Sequence of protein 1:
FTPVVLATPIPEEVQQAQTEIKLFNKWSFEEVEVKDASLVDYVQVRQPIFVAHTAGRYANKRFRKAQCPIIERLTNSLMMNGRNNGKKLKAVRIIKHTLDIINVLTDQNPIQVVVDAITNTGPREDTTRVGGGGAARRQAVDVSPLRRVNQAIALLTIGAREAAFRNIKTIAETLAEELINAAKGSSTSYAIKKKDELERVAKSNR

Interface contacts:
Residue T146 in protein 1 interacts with residue K45 in protein 2 (closest heavy-atom distance 4.2 Å).
Residue S163 in protein 1 interacts with residue P47 in protein 2 (closest heavy-atom distance 3.2 Å).
Residue V162 in protein 1 is in contact with residue L54 in protein 2 (closest heavy-atom distance 3.3 Å).
Residue V160 in protein 1 interacts with residue V44 in protein 2 (closest heavy-atom distance 4.1 Å).
Residue R143 in protein 1 contacts residue M57 in protein 2 (closest heavy-atom distance 3.5 Å).
Residue A56 in protein 1 contacts residue V55 in protein 2 (closest heavy-atom distance 4.2 Å).
Residue R225 in protein 1 contacts residue R61 in protein 2 (closest heavy-atom distance 3.7 Å).
Residue R148 in protein 1 is in contact with residue R22 in protein 2 (closest heavy-atom distance 4.0 Å).
Residue V162 in protein 1 interacts with residue K45 in protein 2 (closest heavy-atom distance 3.4 Å).
Residue R167 in protein 1 is in contact with residue V55 in protein 2 (closest heavy-atom distance 3.0 Å).
Residue E144 in protein 1 contacts residue M57 in protein 2 (closest heavy-atom distance 4.5 Å).
Residue E218 in protein 1 is in contact with residue M57 in protein 2 (closest heavy-atom distance 3.9 Å).
Residue L165 in protein 1 is in contact with residue P47 in protein 2 (closest heavy-atom distance 3.4 Å).
Residue D161 in protein 1 is in contact with residue L54 in protein 2 (closest heavy-atom distance 3.6 Å).
Residue R167 in protein 1 contacts residue L54 in protein 2 (closest heavy-atom distance 4.2 Å).
Residue Q158 in protein 1 contacts residue R61 in protein 2 (closest heavy-atom distance 4.3 Å).
Residue F82 in protein 1 contacts residue P47 in protein 2 (closest heavy-atom distance 3.5 Å).
Residue R143 in protein 1 interacts with residue V7 in protein 2 (closest heavy-atom distance 4.1 Å).
Residue F82 in protein 1 interacts with residue V48 in protein 2 (closest heavy-atom distance 3.6 Å).
Residue S163 in protein 1 is in contact with residue V48 in protein 2 (closest heavy-atom distance 3.9 Å).
Residue R167 in protein 1 interacts with residue I53 in protein 2 (closest heavy-atom distance 4.0 Å).
Residue Y61 in protein 1 interacts with residue D52 in protein 2 (closest heavy-atom distance 2.7 Å).
Residue P164 in protein 1 contacts residue L54 in protein 2 (closest heavy-atom distance 4.1 Å).
Residue P164 in protein 1 contacts residue D52 in protein 2 (closest heavy-atom distance 3.4 Å).
Residue Q158 in protein 1 contacts residue A63 in protein 2 (closest heavy-atom distance 4.3 Å).
Residue D161 in protein 1 contacts residue V44 in protein 2 (closest heavy-atom distance 3.1 Å).
Residue R225 in protein 1 interacts with residue E58 in protein 2 (closest heavy-atom distance 3.8 Å).
Residue A56 in protein 1 is in contact with residue L9 in protein 2 (closest heavy-atom distance 3.5 Å).
Residue R143 in protein 1 contacts residue L56 in protein 2 (closest heavy-atom distance 4.4 Å).
Residue D145 in protein 1 interacts with residue K45 in protein 2 (closest heavy-atom distance 3.3 Å).
Residue D161 in protein 1 is in contact with residue R42 in protein 2 (closest heavy-atom distance 3.4 Å).
Residue V160 in protein 1 contacts residue N43 in protein 2 (closest heavy-atom distance 3.7 Å).
Residue R81 in protein 1 contacts residue V48 in protein 2 (closest heavy-atom distance 4.3 Å).
Residue S163 in protein 1 contacts residue G46 in protein 2 (closest heavy-atom distance 3.1 Å).
Residue S163 in protein 1 contacts residue L54 in protein 2 (closest heavy-atom distance 4.1 Å).
Residue F82 in protein 1 contacts residue R49 in protein 2 (closest heavy-atom distance 3.6 Å).
Residue R166 in protein 1 is in contact with residue P47 in protein 2 (closest heavy-atom distance 4.1 Å).
Residue G150 in protein 1 is in contact with residue R67 in protein 2 (closest heavy-atom distance 3.3 Å).
Residue R166 in protein 1 contacts residue G46 in protein 2 (closest heavy-atom distance 3.4 Å).
Residue D161 in protein 1 is in contact with residue L56 in protein 2 (closest heavy-atom distance 3.0 Å).
Residue Y61 in protein 1 interacts with residue R49 in protein 2 (closest heavy-atom distance 3.4 Å).
Residue S163 in protein 1 is in contact with residue K45 in protein 2 (closest heavy-atom distance 4.1 Å).
Residue V162 in protein 1 contacts residue G46 in protein 2 (closest heavy-atom distance 4.2 Å).
Residue S57 in protein 1 interacts with residue L9 in protein 2 (closest heavy-atom distance 3.9 Å).
Residue D161 in protein 1 is in contact with residue N43 in protein 2 (closest heavy-atom distance 3.4 Å).
Residue V160 in protein 1 interacts with residue L66 in protein 2 (closest heavy-atom distance 4.4 Å).
Residue T147 in protein 1 interacts with residue K45 in protein 2 (closest heavy-atom distance 4.2 Å).
Residue P164 in protein 1 contacts residue I53 in protein 2 (closest heavy-atom distance 3.7 Å).
Residue R143 in protein 1 is in contact with residue V55 in protein 2 (closest heavy-atom distance 3.4 Å).
Residue R81 in protein 1 contacts residue R18 in protein 2 (closest heavy-atom distance 3.7 Å).
Residue S57 in protein 1 contacts residue I53 in protein 2 (closest heavy-atom distance 3.1 Å).
Residue V160 in protein 1 contacts residue K45 in protein 2 (closest heavy-atom distance 3.7 Å).
Residue D55 in protein 1 contacts residue V55 in protein 2 (closest heavy-atom distance 4.5 Å).
Residue Q158 in protein 1 is in contact with residue L66 in protein 2 (closest heavy-atom distance 3.5 Å).
Residue V149 in protein 1 is in contact with residue R67 in protein 2 (closest heavy-atom distance 3.6 Å).
Residue V160 in protein 1 contacts residue V25 in protein 2 (closest heavy-atom distance 4.4 Å).
Residue R225 in protein 1 interacts with residue M57 in protein 2 (closest heavy-atom distance 4.2 Å).
Residue D161 in protein 1 is in contact with residue K45 in protein 2 (closest heavy-atom distance 3.4 Å).
Residue R166 in protein 1 contacts residue K45 in protein 2 (closest heavy-atom distance 3.7 Å).
Residue S57 in protein 1 is in contact with residue V55 in protein 2 (closest heavy-atom distance 3.3 Å).

Sequence of protein 2:
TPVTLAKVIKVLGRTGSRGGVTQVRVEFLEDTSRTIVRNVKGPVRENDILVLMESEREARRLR

The following describes two proteins that form a bound complex.